Sequence of the first protein:
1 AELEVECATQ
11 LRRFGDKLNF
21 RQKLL

Sequence of the second protein:
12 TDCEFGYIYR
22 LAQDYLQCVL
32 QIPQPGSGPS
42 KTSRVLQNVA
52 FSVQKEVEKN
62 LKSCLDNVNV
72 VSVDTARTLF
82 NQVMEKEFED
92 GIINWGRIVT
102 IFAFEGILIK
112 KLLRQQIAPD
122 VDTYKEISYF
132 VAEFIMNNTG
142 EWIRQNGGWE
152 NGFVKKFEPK

Interface contacts:
Residue N95 in the second protein is in contact with residue N19 in the first protein (closest heavy-atom distance 3.3 Å).
Residue V50 in the second protein interacts with residue L18 in the first protein (closest heavy-atom distance 4.1 Å).
Residue E57 in the second protein contacts residue F14 in the first protein (closest heavy-atom distance 4.0 Å).
Residue G97 in the second protein is in contact with residue L18 in the first protein (closest heavy-atom distance 4.0 Å).
Residue M85 in the second protein is in contact with residue L11 in the first protein (closest heavy-atom distance 3.6 Å).
Residue T101 in the second protein contacts residue G15 in the first protein (closest heavy-atom distance 3.5 Å).
Residue V58 in the second protein is in contact with residue F14 in the first protein (closest heavy-atom distance 3.6 Å).
Residue R98 in the second protein interacts with residue G15 in the first protein (closest heavy-atom distance 3.8 Å).
Residue G97 in the second protein interacts with residue G15 in the first protein (closest heavy-atom distance 3.2 Å).
Residue V100 in the second protein is in contact with residue L18 in the first protein (closest heavy-atom distance 3.8 Å).
Residue F105 in the second protein interacts with residue L11 in the first protein (closest heavy-atom distance 3.7 Å).
Residue N68 in the second protein contacts residue L3 in the first protein (closest heavy-atom distance 3.7 Å).
Residue K87 in the second protein is in contact with residue V5 in the first protein (closest heavy-atom distance 4.4 Å).
Residue E88 in the second protein is in contact with residue R12 in the first protein (closest heavy-atom distance 3.0 Å).
Residue W96 in the second protein contacts residue N19 in the first protein (closest heavy-atom distance 3.3 Å).
Residue F158 in the second protein contacts residue L18 in the first protein (closest heavy-atom distance 4.0 Å).
Residue L66 in the second protein interacts with residue C7 in the first protein (closest heavy-atom distance 4.2 Å).
Residue F89 in the second protein is in contact with residue R12 in the first protein (closest heavy-atom distance 4.5 Å).
Residue V54 in the second protein interacts with residue L18 in the first protein (closest heavy-atom distance 3.7 Å).
Residue F105 in the second protein is in contact with residue C7 in the first protein (closest heavy-atom distance 4.5 Å).
Residue E90 in the second protein interacts with residue R12 in the first protein (closest heavy-atom distance 3.5 Å).
Residue T101 in the second protein interacts with residue L11 in the first protein (closest heavy-atom distance 3.5 Å).
Residue L62 in the second protein interacts with residue Q10 in the first protein (closest heavy-atom distance 3.6 Å).
Residue N61 in the second protein is in contact with residue F14 in the first protein (closest heavy-atom distance 3.3 Å).
Residue K157 in the second protein is in contact with residue Q22 in the first protein (closest heavy-atom distance 3.3 Å).
Residue K157 in the second protein is in contact with residue N19 in the first protein (closest heavy-atom distance 2.9 Å).
Residue N61 in the second protein is in contact with residue Q10 in the first protein (closest heavy-atom distance 4.7 Å).
Residue I93 in the second protein is in contact with residue D16 in the first protein (closest heavy-atom distance 4.8 Å).
Residue K157 in the second protein is in contact with residue L18 in the first protein (closest heavy-atom distance 4.9 Å).
Residue N95 in the second protein is in contact with residue G15 in the first protein (closest heavy-atom distance 4.0 Å).
Residue L80 in the second protein is in contact with residue E4 in the first protein (closest heavy-atom distance 4.8 Å).
Residue C65 in the second protein contacts residue L3 in the first protein (closest heavy-atom distance 3.3 Å).
Residue V84 in the second protein interacts with residue C7 in the first protein (closest heavy-atom distance 3.9 Å).
Residue E88 in the second protein contacts residue A8 in the first protein (closest heavy-atom distance 3.4 Å).
Residue N95 in the second protein is in contact with residue D16 in the first protein (closest heavy-atom distance 3.2 Å).
Residue G97 in the second protein contacts residue N19 in the first protein (closest heavy-atom distance 3.2 Å).
Residue L62 in the second protein contacts residue E6 in the first protein (closest heavy-atom distance 3.8 Å).
Residue L62 in the second protein interacts with residue C7 in the first protein (closest heavy-atom distance 3.8 Å).
Residue V54 in the second protein is in contact with residue F14 in the first protein (closest heavy-atom distance 4.8 Å).
Residue C65 in the second protein contacts residue E6 in the first protein (closest heavy-atom distance 4.3 Å).
Residue V84 in the second protein interacts with residue A8 in the first protein (closest heavy-atom distance 3.2 Å).
Residue K87 in the second protein interacts with residue A8 in the first protein (closest heavy-atom distance 3.4 Å).
Residue K87 in the second protein is in contact with residue E4 in the first protein (closest heavy-atom distance 4.5 Å).
Residue T101 in the second protein contacts residue F14 in the first protein (closest heavy-atom distance 4.5 Å).
Residue V84 in the second protein interacts with residue E4 in the first protein (closest heavy-atom distance 4.1 Å).
Residue F158 in the second protein interacts with residue Q22 in the first protein (closest heavy-atom distance 3.5 Å).
Residue V84 in the second protein interacts with residue L11 in the first protein (closest heavy-atom distance 3.7 Å).
Residue K87 in the second protein is in contact with residue R12 in the first protein (closest heavy-atom distance 2.8 Å).
Residue E88 in the second protein contacts residue L11 in the first protein (closest heavy-atom distance 3.5 Å).
Residue V58 in the second protein is in contact with residue L11 in the first protein (closest heavy-atom distance 3.7 Å).
Residue R98 in the second protein contacts residue D16 in the first protein (closest heavy-atom distance 3.0 Å).
Residue R98 in the second protein is in contact with residue R12 in the first protein (closest heavy-atom distance 3.2 Å).
Residue C65 in the second protein interacts with residue C7 in the first protein (closest heavy-atom distance 3.9 Å).
Residue K157 in the second protein contacts residue K23 in the first protein (closest heavy-atom distance 4.8 Å).
Residue D91 in the second protein is in contact with residue R12 in the first protein (closest heavy-atom distance 3.5 Å).
Residue V69 in the second protein interacts with residue L3 in the first protein (closest heavy-atom distance 3.3 Å).
Residue Q83 in the second protein is in contact with residue E4 in the first protein (closest heavy-atom distance 2.9 Å).

The following describes two proteins that form a bound complex.